These two protein chains interact to form a complex.

Sequence of protein 2:
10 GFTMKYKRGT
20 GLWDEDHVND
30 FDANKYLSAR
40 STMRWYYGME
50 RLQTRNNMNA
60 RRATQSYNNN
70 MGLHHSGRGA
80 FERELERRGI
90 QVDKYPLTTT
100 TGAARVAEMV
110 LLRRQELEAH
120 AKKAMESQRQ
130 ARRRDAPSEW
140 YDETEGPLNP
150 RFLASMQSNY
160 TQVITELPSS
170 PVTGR

Residue-level contacts at the interface:
Residue Y51 in protein 1 is in contact with residue R82 in protein 2 (closest heavy-atom distance 3.8 Å).
Residue T23 in protein 1 interacts with residue M70 in protein 2 (closest heavy-atom distance 4.8 Å).
Residue T23 in protein 1 interacts with residue G71 in protein 2 (closest heavy-atom distance 3.4 Å).
Residue P25 in protein 1 is in contact with residue G71 in protein 2 (closest heavy-atom distance 4.5 Å).
Residue R54 in protein 1 interacts with residue L72 in protein 2 (closest heavy-atom distance 3.9 Å).
Residue N67 in protein 1 is in contact with residue A79 in protein 2 (closest heavy-atom distance 3.2 Å).
Residue A47 in protein 1 is in contact with residue N69 in protein 2 (closest heavy-atom distance 3.6 Å).
Residue R63 in protein 1 contacts residue A79 in protein 2 (closest heavy-atom distance 3.5 Å).
Residue N67 in protein 1 is in contact with residue F80 in protein 2 (closest heavy-atom distance 4.7 Å).
Residue Y51 in protein 1 contacts residue L72 in protein 2 (closest heavy-atom distance 3.7 Å).
Residue M64 in protein 1 is in contact with residue F80 in protein 2 (closest heavy-atom distance 4.6 Å).
Residue P25 in protein 1 interacts with residue M70 in protein 2 (closest heavy-atom distance 3.8 Å).
Residue M55 in protein 1 interacts with residue G71 in protein 2 (closest heavy-atom distance 4.5 Å).
Residue R63 in protein 1 interacts with residue E83 in protein 2 (closest heavy-atom distance 4.8 Å).
Residue Y60 in protein 1 interacts with residue F80 in protein 2 (closest heavy-atom distance 4.6 Å).
Residue P25 in protein 1 interacts with residue N69 in protein 2 (closest heavy-atom distance 4.1 Å).
Residue M24 in protein 1 is in contact with residue L72 in protein 2 (closest heavy-atom distance 4.8 Å).
Residue R54 in protein 1 interacts with residue G71 in protein 2 (closest heavy-atom distance 3.0 Å).
Residue G41 in protein 1 interacts with residue M70 in protein 2 (closest heavy-atom distance 4.9 Å).
Residue Y60 in protein 1 contacts residue A79 in protein 2 (closest heavy-atom distance 4.3 Å).
Residue Y51 in protein 1 contacts residue G78 in protein 2 (closest heavy-atom distance 4.0 Å).
Residue Y51 in protein 1 is in contact with residue R77 in protein 2 (closest heavy-atom distance 3.3 Å).
Residue L46 in protein 1 contacts residue G71 in protein 2 (closest heavy-atom distance 4.0 Å).
Residue M24 in protein 1 is in contact with residue G71 in protein 2 (closest heavy-atom distance 4.6 Å).
Residue Y51 in protein 1 is in contact with residue H73 in protein 2 (closest heavy-atom distance 3.2 Å).
Residue Y51 in protein 1 contacts residue G71 in protein 2 (closest heavy-atom distance 3.8 Å).
Residue L46 in protein 1 is in contact with residue N69 in protein 2 (closest heavy-atom distance 3.9 Å).
Residue M55 in protein 1 interacts with residue R82 in protein 2 (closest heavy-atom distance 3.5 Å).
Residue M64 in protein 1 contacts residue A79 in protein 2 (closest heavy-atom distance 4.1 Å).
Residue L46 in protein 1 is in contact with residue M70 in protein 2 (closest heavy-atom distance 4.8 Å).
Residue R63 in protein 1 is in contact with residue R82 in protein 2 (closest heavy-atom distance 3.2 Å).
Residue M24 in protein 1 contacts residue M70 in protein 2 (closest heavy-atom distance 3.1 Å).
Residue T49 in protein 1 interacts with residue N68 in protein 2 (closest heavy-atom distance 5.0 Å).
Residue R54 in protein 1 is in contact with residue N68 in protein 2 (closest heavy-atom distance 2.2 Å).
Residue Y60 in protein 1 contacts residue E83 in protein 2 (closest heavy-atom distance 3.6 Å).
Residue A47 in protein 1 contacts residue N68 in protein 2 (closest heavy-atom distance 3.0 Å).
Residue Y42 in protein 1 contacts residue N69 in protein 2 (closest heavy-atom distance 4.2 Å).

Sequence of protein 1:
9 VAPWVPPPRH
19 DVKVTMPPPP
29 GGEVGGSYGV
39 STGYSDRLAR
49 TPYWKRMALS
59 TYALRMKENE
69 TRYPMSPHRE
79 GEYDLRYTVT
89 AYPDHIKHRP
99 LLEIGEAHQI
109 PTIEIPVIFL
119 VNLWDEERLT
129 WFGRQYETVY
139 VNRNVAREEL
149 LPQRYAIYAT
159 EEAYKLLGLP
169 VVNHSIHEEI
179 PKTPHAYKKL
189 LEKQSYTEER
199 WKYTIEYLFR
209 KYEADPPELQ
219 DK